Sequence of chain A:
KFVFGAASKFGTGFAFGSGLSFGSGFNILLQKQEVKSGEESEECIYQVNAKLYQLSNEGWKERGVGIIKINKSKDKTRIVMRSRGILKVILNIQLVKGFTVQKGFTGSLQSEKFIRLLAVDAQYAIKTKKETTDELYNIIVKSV

The following describes two proteins that form a bound complex.

Sequence of chain B:
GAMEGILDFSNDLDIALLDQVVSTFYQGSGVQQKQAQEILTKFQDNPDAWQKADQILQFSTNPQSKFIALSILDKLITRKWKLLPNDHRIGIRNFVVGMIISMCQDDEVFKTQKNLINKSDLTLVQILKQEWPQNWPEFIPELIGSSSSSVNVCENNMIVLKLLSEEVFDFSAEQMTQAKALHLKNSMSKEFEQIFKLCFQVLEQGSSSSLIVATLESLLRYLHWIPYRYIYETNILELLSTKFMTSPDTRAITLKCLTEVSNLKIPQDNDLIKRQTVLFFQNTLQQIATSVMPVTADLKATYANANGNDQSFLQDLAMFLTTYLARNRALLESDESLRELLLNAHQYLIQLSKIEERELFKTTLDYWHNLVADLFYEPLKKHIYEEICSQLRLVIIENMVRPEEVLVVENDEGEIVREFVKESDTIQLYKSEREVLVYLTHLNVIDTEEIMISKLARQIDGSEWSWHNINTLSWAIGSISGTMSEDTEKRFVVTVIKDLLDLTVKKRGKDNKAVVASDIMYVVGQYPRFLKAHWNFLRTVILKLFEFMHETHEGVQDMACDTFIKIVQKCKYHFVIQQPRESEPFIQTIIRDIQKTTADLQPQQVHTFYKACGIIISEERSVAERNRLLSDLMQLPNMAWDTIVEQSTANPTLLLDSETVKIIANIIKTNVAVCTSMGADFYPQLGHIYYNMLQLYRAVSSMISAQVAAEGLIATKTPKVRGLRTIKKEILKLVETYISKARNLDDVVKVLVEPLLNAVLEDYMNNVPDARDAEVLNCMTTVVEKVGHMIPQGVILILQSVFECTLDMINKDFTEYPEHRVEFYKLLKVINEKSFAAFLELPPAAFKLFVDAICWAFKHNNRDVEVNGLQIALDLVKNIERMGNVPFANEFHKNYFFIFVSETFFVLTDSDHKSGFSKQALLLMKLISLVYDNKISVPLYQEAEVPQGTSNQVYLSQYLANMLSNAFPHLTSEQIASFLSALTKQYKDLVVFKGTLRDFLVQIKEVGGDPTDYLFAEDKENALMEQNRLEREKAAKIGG

Interface contacts:
Residue G98 in chain B is in contact with residue G62 in chain A (closest heavy-atom distance 3.5 Å).
Residue A853 in chain B contacts residue F11 in chain A (closest heavy-atom distance 3.6 Å).
Residue W856 in chain B interacts with residue F11 in chain A (closest heavy-atom distance 3.5 Å).
Residue S149 in chain B interacts with residue L66 in chain A (closest heavy-atom distance 3.6 Å).
Residue F906 in chain B interacts with residue F9 in chain A (closest heavy-atom distance 3.5 Å).
Residue H88 in chain B interacts with residue A52 in chain A (closest heavy-atom distance 3.6 Å).
Residue S102 in chain B interacts with residue I65 in chain A (closest heavy-atom distance 3.6 Å).
Residue D54 in chain B is in contact with residue F53 in chain A (closest heavy-atom distance 3.3 Å).
Residue N94 in chain B contacts residue G60 in chain A (closest heavy-atom distance 3.7 Å).
Residue F95 in chain B contacts residue G54 in chain A (closest heavy-atom distance 3.6 Å).
Residue Q105 in chain B interacts with residue L66 in chain A (closest heavy-atom distance 3.6 Å).
Residue F95 in chain B is in contact with residue G60 in chain A (closest heavy-atom distance 3.2 Å).
Residue D54 in chain B interacts with residue G54 in chain A (closest heavy-atom distance 2.7 Å).
Residue M963 in chain B is in contact with residue G18 in chain A (closest heavy-atom distance 3.4 Å).
Residue S902 in chain B is in contact with residue F17 in chain A (closest heavy-atom distance 3.6 Å).
Residue I92 in chain B interacts with residue F53 in chain A (closest heavy-atom distance 3.4 Å).
Residue V97 in chain B interacts with residue F63 in chain A (closest heavy-atom distance 3.7 Å).
Residue N966 in chain B contacts residue G18 in chain A (closest heavy-atom distance 3.3 Å).
Residue Q58 in chain B contacts residue F59 in chain A (closest heavy-atom distance 3.2 Å).
Residue W856 in chain B is in contact with residue V10 in chain A (closest heavy-atom distance 3.7 Å).
Residue F906 in chain B is in contact with residue F17 in chain A (closest heavy-atom distance 3.6 Å).
Residue S102 in chain B interacts with residue F59 in chain A (closest heavy-atom distance 3.2 Å).
Residue E142 in chain B is in contact with residue F63 in chain A (closest heavy-atom distance 3.4 Å).
Residue F95 in chain B contacts residue L57 in chain A (closest heavy-atom distance 3.8 Å).
Residue F905 in chain B interacts with residue F17 in chain A (closest heavy-atom distance 3.8 Å).
Residue A967 in chain B contacts residue F17 in chain A (closest heavy-atom distance 3.6 Å).
Residue D852 in chain B contacts residue F11 in chain A (closest heavy-atom distance 3.5 Å).
Residue I101 in chain B interacts with residue I65 in chain A (closest heavy-atom distance 3.6 Å).
Residue N966 in chain B is in contact with residue G20 in chain A (closest heavy-atom distance 3.4 Å).
Residue T909 in chain B contacts residue F17 in chain A (closest heavy-atom distance 3.4 Å).
Residue M963 in chain B contacts residue F17 in chain A (closest heavy-atom distance 3.6 Å).
Residue Q58 in chain B is in contact with residue S58 in chain A (closest heavy-atom distance 3.2 Å).
Residue I101 in chain B contacts residue F63 in chain A (closest heavy-atom distance 3.9 Å).
Residue W856 in chain B contacts residue F9 in chain A (closest heavy-atom distance 3.7 Å).
Residue Q55 in chain B interacts with residue L57 in chain A (closest heavy-atom distance 3.8 Å).
Residue F906 in chain B interacts with residue S15 in chain A (closest heavy-atom distance 3.9 Å).
Residue D54 in chain B is in contact with residue L57 in chain A (closest heavy-atom distance 3.8 Å).
Residue R722 in chain B contacts residue G193 in chain A (closest heavy-atom distance 2.8 Å).
Residue W50 in chain B contacts residue F53 in chain A (closest heavy-atom distance 3.4 Å).
Residue E413 in chain B is in contact with residue I150 in chain A (closest heavy-atom distance 3.5 Å).
Residue V97 in chain B is in contact with residue G62 in chain A (closest heavy-atom distance 3.8 Å).
Residue F95 in chain B is in contact with residue F59 in chain A (closest heavy-atom distance 2.8 Å).
Residue H88 in chain B interacts with residue F53 in chain A (closest heavy-atom distance 3.2 Å).
Residue N94 in chain B is in contact with residue G62 in chain A (closest heavy-atom distance 3.4 Å).
Residue S146 in chain B contacts residue L66 in chain A (closest heavy-atom distance 3.6 Å).
Residue G98 in chain B contacts residue F59 in chain A (closest heavy-atom distance 2.9 Å).
Residue E903 in chain B is in contact with residue S15 in chain A (closest heavy-atom distance 3.2 Å).
Residue G98 in chain B contacts residue I65 in chain A (closest heavy-atom distance 3.5 Å).
Residue M99 in chain B interacts with residue F59 in chain A (closest heavy-atom distance 3.5 Å).
Residue L57 in chain B interacts with residue F59 in chain A (closest heavy-atom distance 3.8 Å).
Residue Q105 in chain B contacts residue I65 in chain A (closest heavy-atom distance 3.2 Å).
Residue F420 in chain B interacts with residue R170 in chain A (closest heavy-atom distance 3.2 Å).
Residue Q58 in chain B interacts with residue L57 in chain A (closest heavy-atom distance 3.4 Å).
Residue F95 in chain B interacts with residue F53 in chain A (closest heavy-atom distance 3.7 Å).
Residue N966 in chain B is in contact with residue T19 in chain A (closest heavy-atom distance 3.7 Å).
Residue I101 in chain B is in contact with residue L66 in chain A (closest heavy-atom distance 3.8 Å).
Residue G91 in chain B interacts with residue F53 in chain A (closest heavy-atom distance 3.7 Å).
Residue N811 in chain B contacts residue F11 in chain A (closest heavy-atom distance 3.3 Å).
Residue F59 in chain B interacts with residue L57 in chain A (closest heavy-atom distance 3.7 Å).
Residue N94 in chain B interacts with residue F59 in chain A (closest heavy-atom distance 3.4 Å).